Sequence of the first protein:
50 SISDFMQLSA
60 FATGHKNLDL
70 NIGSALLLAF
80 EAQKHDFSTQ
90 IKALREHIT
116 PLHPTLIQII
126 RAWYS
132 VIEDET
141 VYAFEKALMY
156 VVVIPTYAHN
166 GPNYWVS

Residue-level contacts at the interface:
Residue S354 in the second protein contacts residue V158 in the first protein (closest heavy-atom distance 3.3 Å).
Residue Y358 in the second protein is in contact with residue I159 in the first protein (closest heavy-atom distance 3.4 Å).
Residue S345 in the second protein interacts with residue V156 in the first protein (closest heavy-atom distance 3.1 Å).
Residue Y359 in the second protein contacts residue I159 in the first protein (closest heavy-atom distance 3.5 Å).
Residue D356 in the second protein interacts with residue V158 in the first protein (closest heavy-atom distance 3.0 Å).
Residue Y359 in the second protein is in contact with residue V157 in the first protein (closest heavy-atom distance 4.3 Å).
Residue S354 in the second protein interacts with residue V157 in the first protein (closest heavy-atom distance 4.8 Å).
Residue Y358 in the second protein interacts with residue V158 in the first protein (closest heavy-atom distance 3.6 Å).
Residue Q348 in the second protein interacts with residue V156 in the first protein (closest heavy-atom distance 3.4 Å).
Residue Y359 in the second protein contacts residue V158 in the first protein (closest heavy-atom distance 4.5 Å).

Sequence of the second protein:
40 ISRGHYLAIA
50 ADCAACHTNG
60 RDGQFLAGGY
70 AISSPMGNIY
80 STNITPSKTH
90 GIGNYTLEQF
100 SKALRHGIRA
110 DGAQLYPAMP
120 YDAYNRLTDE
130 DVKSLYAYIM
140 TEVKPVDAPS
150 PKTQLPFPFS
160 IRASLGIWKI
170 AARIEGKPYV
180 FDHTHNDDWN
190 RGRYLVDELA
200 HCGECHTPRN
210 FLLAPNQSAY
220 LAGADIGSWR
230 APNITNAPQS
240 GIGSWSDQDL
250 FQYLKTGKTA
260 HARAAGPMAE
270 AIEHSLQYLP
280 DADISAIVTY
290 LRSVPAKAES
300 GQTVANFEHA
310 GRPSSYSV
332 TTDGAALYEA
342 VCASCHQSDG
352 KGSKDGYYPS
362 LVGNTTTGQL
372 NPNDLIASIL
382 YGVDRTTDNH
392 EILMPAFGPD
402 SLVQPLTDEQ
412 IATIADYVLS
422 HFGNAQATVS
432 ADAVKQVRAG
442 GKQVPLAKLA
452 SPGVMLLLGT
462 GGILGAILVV

These two protein chains interact to form a complex.